Interface contacts:
Residue F417 in the first protein interacts with residue I253 in the second protein (closest heavy-atom distance 3.1 Å).
Residue L378 in the first protein interacts with residue K234 in the second protein (closest heavy-atom distance 3.8 Å).
Residue L413 in the first protein interacts with residue W273 in the second protein (closest heavy-atom distance 2.7 Å).
Residue F367 in the first protein is in contact with residue F2 in the second protein (closest heavy-atom distance 3.5 Å).
Residue V356 in the first protein interacts with residue H212 in the second protein (closest heavy-atom distance 2.7 Å).
Residue F377 in the first protein interacts with residue L216 in the second protein (closest heavy-atom distance 4.0 Å).
Residue F193 in the first protein interacts with residue Y208 in the second protein (closest heavy-atom distance 2.5 Å).
Residue F367 in the first protein contacts residue M1 in the second protein (closest heavy-atom distance 3.4 Å).
Residue L378 in the first protein interacts with residue I235 in the second protein (closest heavy-atom distance 3.5 Å).
Residue P418 in the first protein interacts with residue Y233 in the second protein (closest heavy-atom distance 2.4 Å).
Residue L378 in the first protein contacts residue T238 in the second protein (closest heavy-atom distance 2.9 Å).
Residue Y414 in the first protein is in contact with residue A237 in the second protein (closest heavy-atom distance 3.3 Å).
Residue Q194 in the first protein is in contact with residue R209 in the second protein (closest heavy-atom distance 4.0 Å).
Residue K360 in the first protein is in contact with residue R211 in the second protein (closest heavy-atom distance 3.9 Å).
Residue E382 in the first protein interacts with residue R241 in the second protein (closest heavy-atom distance 2.8 Å).
Residue T187 in the first protein interacts with residue Y208 in the second protein (closest heavy-atom distance 4.2 Å).
Residue P358 in the first protein contacts residue R206 in the second protein (closest heavy-atom distance 2.1 Å).
Residue E371 in the first protein is in contact with residue L231 in the second protein (closest heavy-atom distance 2.9 Å).
Residue P358 in the first protein contacts residue R211 in the second protein (closest heavy-atom distance 4.0 Å).
Residue T374 in the first protein is in contact with residue L219 in the second protein (closest heavy-atom distance 3.1 Å).
Residue L413 in the first protein is in contact with residue Y278 in the second protein (closest heavy-atom distance 4.2 Å).
Residue W380 in the first protein interacts with residue Y208 in the second protein (closest heavy-atom distance 2.9 Å).
Residue D420 in the first protein contacts residue Y233 in the second protein (closest heavy-atom distance 4.2 Å).
Residue I352 in the first protein is in contact with residue H212 in the second protein (closest heavy-atom distance 3.7 Å).
Residue T388 in the first protein is in contact with residue P243 in the second protein (closest heavy-atom distance 3.6 Å).
Residue Y357 in the first protein contacts residue R206 in the second protein (closest heavy-atom distance 3.7 Å).
Residue P418 in the first protein contacts residue S264 in the second protein (closest heavy-atom distance 4.0 Å).
Residue L386 in the first protein contacts residue R241 in the second protein (closest heavy-atom distance 3.5 Å).
Residue W380 in the first protein interacts with residue H212 in the second protein (closest heavy-atom distance 3.3 Å).
Residue F193 in the first protein interacts with residue R209 in the second protein (closest heavy-atom distance 2.1 Å).
Residue I416 in the first protein interacts with residue W273 in the second protein (closest heavy-atom distance 2.9 Å).
Residue M381 in the first protein interacts with residue H212 in the second protein (closest heavy-atom distance 3.8 Å).
Residue Y366 in the first protein is in contact with residue D218 in the second protein (closest heavy-atom distance 3.5 Å).
Residue Y366 in the first protein interacts with residue T215 in the second protein (closest heavy-atom distance 3.3 Å).
Residue V355 in the first protein is in contact with residue T215 in the second protein (closest heavy-atom distance 3.5 Å).
Residue Q406 in the first protein contacts residue S282 in the second protein (closest heavy-atom distance 2.9 Å).
Residue L378 in the first protein is in contact with residue L216 in the second protein (closest heavy-atom distance 3.1 Å).
Residue V355 in the first protein contacts residue H212 in the second protein (closest heavy-atom distance 2.8 Å).
Residue F385 in the first protein contacts residue R209 in the second protein (closest heavy-atom distance 3.3 Å).
Residue P418 in the first protein interacts with residue A237 in the second protein (closest heavy-atom distance 3.3 Å).
Residue D359 in the first protein interacts with residue R206 in the second protein (closest heavy-atom distance 3.9 Å).
Residue F417 in the first protein contacts residue S265 in the second protein (closest heavy-atom distance 3.8 Å).
Residue E371 in the first protein interacts with residue N228 in the second protein (closest heavy-atom distance 3.1 Å).
Residue L378 in the first protein is in contact with residue L231 in the second protein (closest heavy-atom distance 4.0 Å).
Residue Y414 in the first protein contacts residue R241 in the second protein (closest heavy-atom distance 3.4 Å).
Residue T374 in the first protein interacts with residue I235 in the second protein (closest heavy-atom distance 3.4 Å).
Residue Y414 in the first protein contacts residue I240 in the second protein (closest heavy-atom distance 3.3 Å).
Residue D420 in the first protein contacts residue K234 in the second protein (closest heavy-atom distance 3.9 Å).
Residue F417 in the first protein interacts with residue F270 in the second protein (closest heavy-atom distance 2.3 Å).
Residue F417 in the first protein contacts residue I257 in the second protein (closest heavy-atom distance 3.5 Å).
Residue V356 in the first protein contacts residue Y208 in the second protein (closest heavy-atom distance 2.5 Å).
Residue E216 in the first protein contacts residue R209 in the second protein (closest heavy-atom distance 3.9 Å).
Residue F385 in the first protein interacts with residue Y208 in the second protein (closest heavy-atom distance 3.7 Å).
Residue Q389 in the first protein interacts with residue R209 in the second protein (closest heavy-atom distance 4.0 Å).
Residue V355 in the first protein interacts with residue R211 in the second protein (closest heavy-atom distance 3.8 Å).
Residue F385 in the first protein is in contact with residue H212 in the second protein (closest heavy-atom distance 4.0 Å).
Residue C186 in the first protein contacts residue Y208 in the second protein (closest heavy-atom distance 2.1 Å).
Residue R410 in the first protein is in contact with residue Y278 in the second protein (closest heavy-atom distance 2.0 Å).
Residue L375 in the first protein contacts residue L231 in the second protein (closest heavy-atom distance 3.1 Å).
Residue L375 in the first protein interacts with residue K234 in the second protein (closest heavy-atom distance 4.1 Å).

This data describes a binding interaction between two proteins.

Sequence of the second protein:
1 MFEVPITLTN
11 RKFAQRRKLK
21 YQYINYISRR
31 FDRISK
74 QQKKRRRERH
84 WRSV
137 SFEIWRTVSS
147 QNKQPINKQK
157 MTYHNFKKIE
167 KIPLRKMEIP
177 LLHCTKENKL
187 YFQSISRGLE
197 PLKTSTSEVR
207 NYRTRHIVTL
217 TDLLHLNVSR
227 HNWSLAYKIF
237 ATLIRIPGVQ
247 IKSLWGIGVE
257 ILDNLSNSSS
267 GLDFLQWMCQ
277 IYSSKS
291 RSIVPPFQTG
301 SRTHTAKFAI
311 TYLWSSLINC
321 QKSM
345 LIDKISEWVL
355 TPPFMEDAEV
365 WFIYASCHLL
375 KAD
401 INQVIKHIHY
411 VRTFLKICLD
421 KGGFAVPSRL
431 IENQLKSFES

Sequence of the first protein:
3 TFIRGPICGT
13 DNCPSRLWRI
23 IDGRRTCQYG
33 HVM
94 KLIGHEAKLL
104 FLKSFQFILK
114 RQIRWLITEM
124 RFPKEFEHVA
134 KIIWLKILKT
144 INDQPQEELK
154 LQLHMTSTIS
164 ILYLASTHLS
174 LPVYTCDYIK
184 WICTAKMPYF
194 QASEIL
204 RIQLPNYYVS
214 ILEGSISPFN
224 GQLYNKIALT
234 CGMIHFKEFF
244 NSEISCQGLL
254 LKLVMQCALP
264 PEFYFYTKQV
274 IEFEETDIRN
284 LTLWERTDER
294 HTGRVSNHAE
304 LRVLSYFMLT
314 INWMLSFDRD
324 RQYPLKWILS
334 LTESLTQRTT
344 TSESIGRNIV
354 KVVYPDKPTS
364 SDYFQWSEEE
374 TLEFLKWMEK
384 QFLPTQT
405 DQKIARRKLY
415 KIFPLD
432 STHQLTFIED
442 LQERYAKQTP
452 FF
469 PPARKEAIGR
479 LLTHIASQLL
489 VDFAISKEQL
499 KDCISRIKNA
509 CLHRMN